The following describes two proteins that form a bound complex.

Sequence of protein 2:
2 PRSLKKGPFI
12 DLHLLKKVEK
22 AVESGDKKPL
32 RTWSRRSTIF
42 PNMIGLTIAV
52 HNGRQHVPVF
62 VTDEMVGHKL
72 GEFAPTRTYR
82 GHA

Sequence of protein 1:
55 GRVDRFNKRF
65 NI

Contacts between the two chains:
Residue D64 in protein 2 is in contact with residue G55 in protein 1 (closest heavy-atom distance 4.9 Å).
Residue G68 in protein 2 contacts residue R59 in protein 1 (closest heavy-atom distance 4.7 Å).
Residue I40 in protein 2 is in contact with residue F60 in protein 1 (closest heavy-atom distance 3.8 Å).
Residue T39 in protein 2 is in contact with residue F60 in protein 1 (closest heavy-atom distance 3.7 Å).
Residue G68 in protein 2 contacts residue F60 in protein 1 (closest heavy-atom distance 3.9 Å).
Residue G68 in protein 2 interacts with residue R56 in protein 1 (closest heavy-atom distance 3.5 Å).
Residue P42 in protein 2 interacts with residue F60 in protein 1 (closest heavy-atom distance 3.4 Å).
Residue H69 in protein 2 interacts with residue R56 in protein 1 (closest heavy-atom distance 3.7 Å).
Residue I45 in protein 2 is in contact with residue V57 in protein 1 (closest heavy-atom distance 3.7 Å).
Residue D64 in protein 2 interacts with residue V57 in protein 1 (closest heavy-atom distance 4.2 Å).
Residue L5 in protein 2 contacts residue F64 in protein 1 (closest heavy-atom distance 3.9 Å).
Residue F41 in protein 2 interacts with residue F60 in protein 1 (closest heavy-atom distance 3.6 Å).
Residue V67 in protein 2 interacts with residue F60 in protein 1 (closest heavy-atom distance 3.7 Å).
Residue P9 in protein 2 contacts residue F64 in protein 1 (closest heavy-atom distance 3.4 Å).
Residue P42 in protein 2 is in contact with residue N61 in protein 1 (closest heavy-atom distance 3.6 Å).
Residue L5 in protein 2 is in contact with residue R63 in protein 1 (closest heavy-atom distance 3.6 Å).
Residue P42 in protein 2 is in contact with residue V57 in protein 1 (closest heavy-atom distance 3.9 Å).
Residue P9 in protein 2 interacts with residue F60 in protein 1 (closest heavy-atom distance 3.7 Å).
Residue V67 in protein 2 contacts residue R56 in protein 1 (closest heavy-atom distance 2.9 Å).
Residue G8 in protein 2 is in contact with residue F64 in protein 1 (closest heavy-atom distance 3.6 Å).
Residue V67 in protein 2 is in contact with residue V57 in protein 1 (closest heavy-atom distance 4.0 Å).
Residue D64 in protein 2 is in contact with residue R56 in protein 1 (closest heavy-atom distance 3.5 Å).
Residue E65 in protein 2 contacts residue R56 in protein 1 (closest heavy-atom distance 3.6 Å).